These two protein chains interact to form a complex.

Sequence of protein 1:
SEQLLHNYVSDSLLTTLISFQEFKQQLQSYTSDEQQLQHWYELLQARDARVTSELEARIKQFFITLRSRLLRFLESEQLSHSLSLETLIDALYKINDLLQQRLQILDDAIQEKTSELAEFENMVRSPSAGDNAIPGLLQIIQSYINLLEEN

Sequence of protein 2:
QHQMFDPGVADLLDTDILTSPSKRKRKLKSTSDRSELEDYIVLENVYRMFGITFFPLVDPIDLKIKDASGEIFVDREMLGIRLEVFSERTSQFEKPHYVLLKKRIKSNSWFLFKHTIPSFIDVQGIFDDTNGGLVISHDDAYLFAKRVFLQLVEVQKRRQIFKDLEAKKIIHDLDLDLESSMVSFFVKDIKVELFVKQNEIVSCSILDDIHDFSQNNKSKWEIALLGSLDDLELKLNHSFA

Contacts between the two chains:
Residue G350 in protein 2 contacts residue R104 in protein 1 (closest heavy-atom distance 4.9 Å).
Residue I346 in protein 2 is in contact with residue R104 in protein 1 (closest heavy-atom distance 4.2 Å).
Residue I346 in protein 2 contacts residue L100 in protein 1 (closest heavy-atom distance 3.7 Å).
Residue A347 in protein 2 contacts residue I107 in protein 1 (closest heavy-atom distance 4.8 Å).
Residue I346 in protein 2 contacts residue Q103 in protein 1 (closest heavy-atom distance 4.1 Å).
Residue I346 in protein 2 contacts residue I107 in protein 1 (closest heavy-atom distance 4.7 Å).
Residue L349 in protein 2 is in contact with residue R104 in protein 1 (closest heavy-atom distance 4.3 Å).
Residue K343 in protein 2 interacts with residue Q103 in protein 1 (closest heavy-atom distance 3.5 Å).